Sequence of the first protein:
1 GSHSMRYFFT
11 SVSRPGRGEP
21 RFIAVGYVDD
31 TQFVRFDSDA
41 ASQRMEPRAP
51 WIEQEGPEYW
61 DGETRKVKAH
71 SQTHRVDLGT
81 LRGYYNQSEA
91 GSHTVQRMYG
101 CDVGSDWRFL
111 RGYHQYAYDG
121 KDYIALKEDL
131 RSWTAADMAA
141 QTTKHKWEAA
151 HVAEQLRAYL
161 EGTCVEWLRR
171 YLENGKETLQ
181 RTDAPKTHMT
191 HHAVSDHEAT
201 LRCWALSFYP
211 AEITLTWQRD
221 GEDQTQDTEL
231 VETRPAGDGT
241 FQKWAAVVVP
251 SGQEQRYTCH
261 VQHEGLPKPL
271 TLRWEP

This data describes a binding interaction between two proteins.

Interface contacts:
Residue D77 in the first protein interacts with residue T9 in the second protein (closest heavy-atom distance 2.9 Å).
Residue T142 in the first protein is in contact with residue V10 in the second protein (closest heavy-atom distance 4.9 Å).
Residue Q155 in the first protein interacts with residue I5 in the second protein (closest heavy-atom distance 3.4 Å).
Residue T80 in the first protein contacts residue V10 in the second protein (closest heavy-atom distance 4.2 Å).
Residue M5 in the first protein contacts residue E1 in the second protein (closest heavy-atom distance 3.9 Å).
Residue L156 in the first protein interacts with residue A7 in the second protein (closest heavy-atom distance 5.0 Å).
Residue Y159 in the first protein contacts residue A3 in the second protein (closest heavy-atom distance 3.3 Å).
Residue E63 in the first protein is in contact with residue E1 in the second protein (closest heavy-atom distance 3.5 Å).
Residue Y99 in the first protein contacts residue A3 in the second protein (closest heavy-atom distance 3.1 Å).
Residue Y59 in the first protein contacts residue E1 in the second protein (closest heavy-atom distance 4.3 Å).
Residue A150 in the first protein contacts residue L8 in the second protein (closest heavy-atom distance 4.0 Å).
Residue Y159 in the first protein is in contact with residue I5 in the second protein (closest heavy-atom distance 4.7 Å).
Residue W147 in the first protein is in contact with residue L8 in the second protein (closest heavy-atom distance 3.6 Å).
Residue H70 in the first protein is in contact with residue A7 in the second protein (closest heavy-atom distance 3.9 Å).
Residue D77 in the first protein is in contact with residue L8 in the second protein (closest heavy-atom distance 4.2 Å).
Residue R97 in the first protein contacts residue L8 in the second protein (closest heavy-atom distance 3.4 Å).
Residue R97 in the first protein contacts residue A7 in the second protein (closest heavy-atom distance 4.4 Å).
Residue V152 in the first protein interacts with residue G6 in the second protein (closest heavy-atom distance 3.2 Å).
Residue Y159 in the first protein interacts with residue L2 in the second protein (closest heavy-atom distance 3.9 Å).
Residue Y99 in the first protein is in contact with residue L2 in the second protein (closest heavy-atom distance 3.4 Å).
Residue L156 in the first protein is in contact with residue G6 in the second protein (closest heavy-atom distance 3.7 Å).
Residue L156 in the first protein interacts with residue I5 in the second protein (closest heavy-atom distance 4.1 Å).
Residue T163 in the first protein interacts with residue E1 in the second protein (closest heavy-atom distance 4.6 Å).
Residue H114 in the first protein contacts residue G6 in the second protein (closest heavy-atom distance 4.7 Å).
Residue K66 in the first protein is in contact with residue A3 in the second protein (closest heavy-atom distance 4.0 Å).
Residue F9 in the first protein contacts residue L2 in the second protein (closest heavy-atom distance 3.5 Å).
Residue L81 in the first protein is in contact with residue V10 in the second protein (closest heavy-atom distance 4.0 Å).
Residue W147 in the first protein interacts with residue T9 in the second protein (closest heavy-atom distance 3.1 Å).
Residue K146 in the first protein interacts with residue L8 in the second protein (closest heavy-atom distance 3.8 Å).
Residue F33 in the first protein is in contact with residue E1 in the second protein (closest heavy-atom distance 4.5 Å).
Residue W167 in the first protein is in contact with residue E1 in the second protein (closest heavy-atom distance 3.0 Å).
Residue Y159 in the first protein contacts residue G4 in the second protein (closest heavy-atom distance 4.8 Å).
Residue Y7 in the first protein is in contact with residue L2 in the second protein (closest heavy-atom distance 3.5 Å).
Residue T143 in the first protein contacts residue V10 in the second protein (closest heavy-atom distance 2.7 Å).
Residue Y7 in the first protein contacts residue E1 in the second protein (closest heavy-atom distance 2.2 Å).
Residue K146 in the first protein contacts residue T9 in the second protein (closest heavy-atom distance 2.7 Å).
Residue Q155 in the first protein interacts with residue G6 in the second protein (closest heavy-atom distance 2.8 Å).
Residue D77 in the first protein is in contact with residue V10 in the second protein (closest heavy-atom distance 2.8 Å).
Residue K66 in the first protein interacts with residue E1 in the second protein (closest heavy-atom distance 2.9 Å).
Residue Y159 in the first protein is in contact with residue E1 in the second protein (closest heavy-atom distance 2.7 Å).
Residue Y123 in the first protein contacts residue V10 in the second protein (closest heavy-atom distance 4.0 Å).
Residue H70 in the first protein contacts residue A3 in the second protein (closest heavy-atom distance 3.9 Å).
Residue K146 in the first protein interacts with residue V10 in the second protein (closest heavy-atom distance 4.2 Å).
Residue W147 in the first protein contacts residue V10 in the second protein (closest heavy-atom distance 4.0 Å).
Residue R97 in the first protein interacts with residue G6 in the second protein (closest heavy-atom distance 4.7 Å).
Residue Y84 in the first protein is in contact with residue V10 in the second protein (closest heavy-atom distance 3.9 Å).
Residue E63 in the first protein is in contact with residue L2 in the second protein (closest heavy-atom distance 3.0 Å).
Residue A158 in the first protein interacts with residue I5 in the second protein (closest heavy-atom distance 4.3 Å).
Residue M45 in the first protein contacts residue L2 in the second protein (closest heavy-atom distance 3.3 Å).
Residue V152 in the first protein is in contact with residue L8 in the second protein (closest heavy-atom distance 3.8 Å).
Residue T73 in the first protein interacts with residue T9 in the second protein (closest heavy-atom distance 3.5 Å).
Residue V67 in the first protein is in contact with residue L2 in the second protein (closest heavy-atom distance 3.6 Å).
Residue Y171 in the first protein contacts residue E1 in the second protein (closest heavy-atom distance 3.0 Å).
Residue K66 in the first protein interacts with residue L2 in the second protein (closest heavy-atom distance 3.1 Å).
Residue H70 in the first protein interacts with residue L2 in the second protein (closest heavy-atom distance 4.6 Å).
Residue K66 in the first protein is in contact with residue G4 in the second protein (closest heavy-atom distance 4.5 Å).
Residue V76 in the first protein contacts residue T9 in the second protein (closest heavy-atom distance 4.0 Å).
Residue Y116 in the first protein is in contact with residue V10 in the second protein (closest heavy-atom distance 3.6 Å).
Residue T73 in the first protein is in contact with residue L8 in the second protein (closest heavy-atom distance 4.1 Å).

Sequence of the second protein:
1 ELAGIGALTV